Sequence of protein 2:
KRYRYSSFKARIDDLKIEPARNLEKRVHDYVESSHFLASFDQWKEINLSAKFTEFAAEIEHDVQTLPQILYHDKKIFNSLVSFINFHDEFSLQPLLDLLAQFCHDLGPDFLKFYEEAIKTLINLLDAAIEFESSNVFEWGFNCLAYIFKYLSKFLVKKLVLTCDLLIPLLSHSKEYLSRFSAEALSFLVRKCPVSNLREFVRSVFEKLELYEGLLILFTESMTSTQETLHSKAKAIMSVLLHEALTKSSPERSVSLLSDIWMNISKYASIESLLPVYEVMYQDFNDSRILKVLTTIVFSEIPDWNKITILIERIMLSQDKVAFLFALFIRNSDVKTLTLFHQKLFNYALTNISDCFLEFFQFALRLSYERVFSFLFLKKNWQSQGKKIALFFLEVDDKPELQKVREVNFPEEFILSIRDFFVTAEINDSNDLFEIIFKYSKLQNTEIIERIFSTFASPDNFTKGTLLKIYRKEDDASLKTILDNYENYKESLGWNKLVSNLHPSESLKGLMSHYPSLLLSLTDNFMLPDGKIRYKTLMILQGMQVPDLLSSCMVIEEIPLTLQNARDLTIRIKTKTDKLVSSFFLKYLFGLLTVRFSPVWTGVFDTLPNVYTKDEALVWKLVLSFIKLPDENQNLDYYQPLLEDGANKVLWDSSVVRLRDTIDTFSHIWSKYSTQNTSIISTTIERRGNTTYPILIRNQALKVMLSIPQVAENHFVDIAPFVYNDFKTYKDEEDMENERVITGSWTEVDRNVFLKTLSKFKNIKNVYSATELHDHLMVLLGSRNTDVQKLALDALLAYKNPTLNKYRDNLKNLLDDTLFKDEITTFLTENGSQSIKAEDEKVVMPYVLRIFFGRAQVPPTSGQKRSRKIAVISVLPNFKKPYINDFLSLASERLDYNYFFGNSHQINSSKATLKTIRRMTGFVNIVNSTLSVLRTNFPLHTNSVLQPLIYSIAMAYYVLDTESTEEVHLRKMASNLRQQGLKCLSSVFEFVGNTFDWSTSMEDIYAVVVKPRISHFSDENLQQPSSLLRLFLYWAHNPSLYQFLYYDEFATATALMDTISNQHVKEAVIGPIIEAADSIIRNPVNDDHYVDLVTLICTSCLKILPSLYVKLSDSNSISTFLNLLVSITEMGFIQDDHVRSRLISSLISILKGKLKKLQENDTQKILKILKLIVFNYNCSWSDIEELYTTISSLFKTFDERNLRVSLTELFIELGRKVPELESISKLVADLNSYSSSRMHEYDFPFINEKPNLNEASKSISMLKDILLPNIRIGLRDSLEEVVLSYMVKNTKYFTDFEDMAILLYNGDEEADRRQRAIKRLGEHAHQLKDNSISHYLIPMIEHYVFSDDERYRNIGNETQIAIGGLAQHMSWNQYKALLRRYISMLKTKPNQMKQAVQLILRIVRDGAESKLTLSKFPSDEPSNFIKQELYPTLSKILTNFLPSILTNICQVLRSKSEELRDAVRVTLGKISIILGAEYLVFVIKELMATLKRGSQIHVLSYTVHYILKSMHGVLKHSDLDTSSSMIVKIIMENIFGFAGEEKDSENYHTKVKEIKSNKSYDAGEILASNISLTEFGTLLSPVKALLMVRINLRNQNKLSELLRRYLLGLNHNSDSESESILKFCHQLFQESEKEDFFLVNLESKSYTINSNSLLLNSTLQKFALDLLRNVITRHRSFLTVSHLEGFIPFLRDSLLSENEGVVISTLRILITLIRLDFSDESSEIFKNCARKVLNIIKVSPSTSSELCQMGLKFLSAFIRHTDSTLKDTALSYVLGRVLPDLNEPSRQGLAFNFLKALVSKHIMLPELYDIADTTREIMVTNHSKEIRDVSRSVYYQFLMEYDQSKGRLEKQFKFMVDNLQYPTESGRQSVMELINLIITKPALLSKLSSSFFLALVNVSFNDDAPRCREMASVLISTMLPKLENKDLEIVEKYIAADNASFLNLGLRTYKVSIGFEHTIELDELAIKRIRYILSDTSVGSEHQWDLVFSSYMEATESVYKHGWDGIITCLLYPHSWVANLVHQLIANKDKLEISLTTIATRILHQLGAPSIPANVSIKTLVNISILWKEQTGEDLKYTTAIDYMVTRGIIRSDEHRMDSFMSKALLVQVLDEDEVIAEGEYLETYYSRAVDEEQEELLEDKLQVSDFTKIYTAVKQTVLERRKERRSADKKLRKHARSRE

Interface contacts:
Residue L1847 in protein 2 interacts with residue D94 in protein 1 (closest heavy-atom distance 3.3 Å).
Residue L1850 in protein 2 interacts with residue T61 in protein 1 (closest heavy-atom distance 4.2 Å).
Residue V1848 in protein 2 contacts residue L60 in protein 1 (closest heavy-atom distance 3.7 Å).
Residue F1846 in protein 2 contacts residue A98 in protein 1 (closest heavy-atom distance 3.7 Å).
Residue V1848 in protein 2 contacts residue D94 in protein 1 (closest heavy-atom distance 3.5 Å).
Residue F1846 in protein 2 contacts residue Y95 in protein 1 (closest heavy-atom distance 4.0 Å).
Residue F1846 in protein 2 is in contact with residue D94 in protein 1 (closest heavy-atom distance 3.0 Å).
Residue L1847 in protein 2 contacts residue K92 in protein 1 (closest heavy-atom distance 3.4 Å).

These two protein chains interact to form a complex.

Sequence of protein 1:
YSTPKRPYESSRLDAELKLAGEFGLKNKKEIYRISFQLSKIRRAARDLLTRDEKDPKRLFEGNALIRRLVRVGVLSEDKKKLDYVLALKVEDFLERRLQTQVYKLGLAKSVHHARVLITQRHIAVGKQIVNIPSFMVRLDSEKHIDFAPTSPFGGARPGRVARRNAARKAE